This data describes a binding interaction between two proteins.

Contacts between the two chains:
Residue A267 in the second protein interacts with residue I214 in the first protein (closest heavy-atom distance 4.6 Å).
Residue M300 in the second protein is in contact with residue D200 in the first protein (closest heavy-atom distance 3.8 Å).
Residue L307 in the second protein interacts with residue R206 in the first protein (closest heavy-atom distance 3.9 Å).
Residue Q261 in the second protein is in contact with residue F219 in the first protein (closest heavy-atom distance 3.6 Å).
Residue G294 in the second protein contacts residue C201 in the first protein (closest heavy-atom distance 4.3 Å).
Residue I292 in the second protein contacts residue L190 in the first protein (closest heavy-atom distance 4.9 Å).
Residue S287 in the second protein interacts with residue L203 in the first protein (closest heavy-atom distance 3.0 Å).
Residue I264 in the second protein interacts with residue I214 in the first protein (closest heavy-atom distance 3.6 Å).
Residue I264 in the second protein contacts residue F219 in the first protein (closest heavy-atom distance 4.2 Å).
Residue L295 in the second protein is in contact with residue C201 in the first protein (closest heavy-atom distance 3.4 Å).
Residue Y302 in the second protein interacts with residue D200 in the first protein (closest heavy-atom distance 3.9 Å).
Residue L260 in the second protein interacts with residue F219 in the first protein (closest heavy-atom distance 3.4 Å).
Residue Y302 in the second protein interacts with residue L203 in the first protein (closest heavy-atom distance 4.8 Å).
Residue L295 in the second protein contacts residue M192 in the first protein (closest heavy-atom distance 3.6 Å).
Residue Y302 in the second protein is in contact with residue S205 in the first protein (closest heavy-atom distance 4.2 Å).
Residue Y302 in the second protein contacts residue S202 in the first protein (closest heavy-atom distance 2.9 Å).
Residue I271 in the second protein contacts residue K211 in the first protein (closest heavy-atom distance 3.9 Å).
Residue L284 in the second protein is in contact with residue G188 in the first protein (closest heavy-atom distance 4.3 Å).
Residue I292 in the second protein is in contact with residue E159 in the first protein (closest heavy-atom distance 4.0 Å).
Residue Y302 in the second protein is in contact with residue R206 in the first protein (closest heavy-atom distance 3.6 Å).
Residue I311 in the second protein interacts with residue L210 in the first protein (closest heavy-atom distance 3.7 Å).
Residue S287 in the second protein contacts residue G188 in the first protein (closest heavy-atom distance 3.8 Å).
Residue L288 in the second protein contacts residue L190 in the first protein (closest heavy-atom distance 3.6 Å).
Residue L295 in the second protein contacts residue L199 in the first protein (closest heavy-atom distance 4.6 Å).
Residue Y302 in the second protein is in contact with residue C201 in the first protein (closest heavy-atom distance 3.6 Å).
Residue I292 in the second protein is in contact with residue V163 in the first protein (closest heavy-atom distance 4.2 Å).
Residue L288 in the second protein contacts residue E159 in the first protein (closest heavy-atom distance 3.8 Å).
Residue L275 in the second protein is in contact with residue L203 in the first protein (closest heavy-atom distance 4.7 Å).
Residue L288 in the second protein interacts with residue G188 in the first protein (closest heavy-atom distance 4.6 Å).
Residue I271 in the second protein interacts with residue V207 in the first protein (closest heavy-atom distance 3.7 Å).
Residue G294 in the second protein interacts with residue L199 in the first protein (closest heavy-atom distance 4.9 Å).
Residue M300 in the second protein is in contact with residue C201 in the first protein (closest heavy-atom distance 3.9 Å).
Residue L295 in the second protein interacts with residue G166 in the first protein (closest heavy-atom distance 4.3 Å).
Residue S296 in the second protein interacts with residue K169 in the first protein (closest heavy-atom distance 3.8 Å).
Residue I271 in the second protein contacts residue L210 in the first protein (closest heavy-atom distance 4.9 Å).
Residue I311 in the second protein interacts with residue I214 in the first protein (closest heavy-atom distance 4.4 Å).
Residue S296 in the second protein interacts with residue G170 in the first protein (closest heavy-atom distance 3.2 Å).
Residue L295 in the second protein is in contact with residue G170 in the first protein (closest heavy-atom distance 4.5 Å).
Residue A257 in the second protein contacts residue F219 in the first protein (closest heavy-atom distance 3.5 Å).
Residue L295 in the second protein contacts residue L167 in the first protein (closest heavy-atom distance 4.3 Å).
Residue L307 in the second protein is in contact with residue L210 in the first protein (closest heavy-atom distance 4.6 Å).
Residue V283 in the second protein contacts residue L203 in the first protein (closest heavy-atom distance 4.1 Å).
Residue L295 in the second protein interacts with residue L190 in the first protein (closest heavy-atom distance 4.9 Å).
Residue M300 in the second protein contacts residue L199 in the first protein (closest heavy-atom distance 3.8 Å).
Residue L284 in the second protein interacts with residue Q153 in the first protein (closest heavy-atom distance 3.3 Å).
Residue A291 in the second protein is in contact with residue C201 in the first protein (closest heavy-atom distance 3.6 Å).
Residue I271 in the second protein is in contact with residue I214 in the first protein (closest heavy-atom distance 4.8 Å).
Residue L308 in the second protein interacts with residue R206 in the first protein (closest heavy-atom distance 3.7 Å).
Residue L307 in the second protein is in contact with residue L203 in the first protein (closest heavy-atom distance 3.8 Å).
Residue G298 in the second protein interacts with residue L199 in the first protein (closest heavy-atom distance 4.0 Å).
Residue L275 in the second protein contacts residue L187 in the first protein (closest heavy-atom distance 4.9 Å).
Residue S296 in the second protein contacts residue G166 in the first protein (closest heavy-atom distance 3.4 Å).
Residue D305 in the second protein interacts with residue R206 in the first protein (closest heavy-atom distance 2.5 Å).
Residue Y299 in the second protein contacts residue L199 in the first protein (closest heavy-atom distance 4.6 Å).
Residue L308 in the second protein is in contact with residue L210 in the first protein (closest heavy-atom distance 4.4 Å).
Residue L275 in the second protein contacts residue V207 in the first protein (closest heavy-atom distance 4.5 Å).
Residue I292 in the second protein interacts with residue G166 in the first protein (closest heavy-atom distance 4.5 Å).
Residue A291 in the second protein contacts residue L190 in the first protein (closest heavy-atom distance 3.6 Å).
Residue I292 in the second protein contacts residue K162 in the first protein (closest heavy-atom distance 4.5 Å).
Residue L307 in the second protein contacts residue V207 in the first protein (closest heavy-atom distance 3.5 Å).

Sequence of the first protein:
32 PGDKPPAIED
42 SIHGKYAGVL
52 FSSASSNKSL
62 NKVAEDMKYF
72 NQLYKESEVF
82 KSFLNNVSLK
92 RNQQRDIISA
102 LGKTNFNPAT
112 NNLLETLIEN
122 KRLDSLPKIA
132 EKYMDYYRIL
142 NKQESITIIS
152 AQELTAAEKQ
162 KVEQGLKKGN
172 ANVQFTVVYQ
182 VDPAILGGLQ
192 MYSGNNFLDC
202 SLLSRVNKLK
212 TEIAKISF

Sequence of the second protein:
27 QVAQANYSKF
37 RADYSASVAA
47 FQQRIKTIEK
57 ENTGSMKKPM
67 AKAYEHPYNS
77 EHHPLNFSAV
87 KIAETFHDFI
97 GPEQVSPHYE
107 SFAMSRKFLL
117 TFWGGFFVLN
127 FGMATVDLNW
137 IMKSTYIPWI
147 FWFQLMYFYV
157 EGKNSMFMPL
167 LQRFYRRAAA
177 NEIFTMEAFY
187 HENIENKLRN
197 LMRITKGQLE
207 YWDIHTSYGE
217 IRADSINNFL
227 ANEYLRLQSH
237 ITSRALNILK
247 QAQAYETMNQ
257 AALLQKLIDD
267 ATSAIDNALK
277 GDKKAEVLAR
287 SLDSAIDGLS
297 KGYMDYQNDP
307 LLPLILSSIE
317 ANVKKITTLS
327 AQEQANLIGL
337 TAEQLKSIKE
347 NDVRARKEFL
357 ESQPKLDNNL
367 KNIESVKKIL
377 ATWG